The following describes two proteins that form a bound complex.

Interface contacts:
Residue R28 in protein 1 is in contact with residue L18 in protein 2 (closest heavy-atom distance 3.5 Å).
Residue L15 in protein 1 is in contact with residue V31 in protein 2 (closest heavy-atom distance 3.4 Å).
Residue I29 in protein 1 interacts with residue T17 in protein 2 (closest heavy-atom distance 3.5 Å).
Residue A27 in protein 1 contacts residue G20 in protein 2 (closest heavy-atom distance 4.0 Å).
Residue R21 in protein 1 contacts residue W26 in protein 2 (closest heavy-atom distance 3.0 Å).
Residue V24 in protein 1 interacts with residue R21 in protein 2 (closest heavy-atom distance 3.7 Å).
Residue P25 in protein 1 interacts with residue V22 in protein 2 (closest heavy-atom distance 4.6 Å).
Residue D23 in protein 1 contacts residue P25 in protein 2 (closest heavy-atom distance 3.7 Å).
Residue D19 in protein 1 is in contact with residue W26 in protein 2 (closest heavy-atom distance 3.9 Å).
Residue V22 in protein 1 contacts residue V24 in protein 2 (closest heavy-atom distance 4.4 Å).
Residue H32 in protein 1 is in contact with residue T17 in protein 2 (closest heavy-atom distance 3.6 Å).
Residue I29 in protein 1 interacts with residue F16 in protein 2 (closest heavy-atom distance 3.8 Å).
Residue N14 in protein 1 is in contact with residue H32 in protein 2 (closest heavy-atom distance 3.2 Å).
Residue H32 in protein 1 contacts residue F16 in protein 2 (closest heavy-atom distance 4.8 Å).
Residue T17 in protein 1 contacts residue R28 in protein 2 (closest heavy-atom distance 3.6 Å).
Residue L15 in protein 1 interacts with residue L34 in protein 2 (closest heavy-atom distance 4.8 Å).
Residue A27 in protein 1 interacts with residue L18 in protein 2 (closest heavy-atom distance 4.3 Å).
Residue D19 in protein 1 is in contact with residue A27 in protein 2 (closest heavy-atom distance 3.1 Å).
Residue V22 in protein 1 is in contact with residue V22 in protein 2 (closest heavy-atom distance 3.3 Å).
Residue D19 in protein 1 is in contact with residue R28 in protein 2 (closest heavy-atom distance 2.7 Å).
Residue T17 in protein 1 is in contact with residue I29 in protein 2 (closest heavy-atom distance 3.5 Å).
Residue T17 in protein 1 contacts residue V30 in protein 2 (closest heavy-atom distance 2.9 Å).
Residue N14 in protein 1 interacts with residue D33 in protein 2 (closest heavy-atom distance 3.2 Å).
Residue L15 in protein 1 interacts with residue V30 in protein 2 (closest heavy-atom distance 3.7 Å).
Residue L15 in protein 1 contacts residue H32 in protein 2 (closest heavy-atom distance 2.8 Å).
Residue V22 in protein 1 interacts with residue D23 in protein 2 (closest heavy-atom distance 3.5 Å).
Residue P13 in protein 1 interacts with residue D33 in protein 2 (closest heavy-atom distance 3.8 Å).
Residue R21 in protein 1 is in contact with residue D23 in protein 2 (closest heavy-atom distance 4.1 Å).
Residue A27 in protein 1 interacts with residue D19 in protein 2 (closest heavy-atom distance 3.1 Å).
Residue G20 in protein 1 contacts residue A27 in protein 2 (closest heavy-atom distance 3.9 Å).
Residue P25 in protein 1 interacts with residue D23 in protein 2 (closest heavy-atom distance 4.0 Å).
Residue V30 in protein 1 is in contact with residue L15 in protein 2 (closest heavy-atom distance 4.1 Å).
Residue D23 in protein 1 is in contact with residue V22 in protein 2 (closest heavy-atom distance 3.4 Å).
Residue R21 in protein 1 interacts with residue P25 in protein 2 (closest heavy-atom distance 3.3 Å).
Residue L18 in protein 1 is in contact with residue R28 in protein 2 (closest heavy-atom distance 3.4 Å).
Residue L18 in protein 1 is in contact with residue A27 in protein 2 (closest heavy-atom distance 4.5 Å).
Residue R28 in protein 1 contacts residue D19 in protein 2 (closest heavy-atom distance 2.6 Å).
Residue W26 in protein 1 contacts residue D19 in protein 2 (closest heavy-atom distance 4.3 Å).
Residue V30 in protein 1 is in contact with residue T17 in protein 2 (closest heavy-atom distance 2.9 Å).
Residue V31 in protein 1 contacts residue L15 in protein 2 (closest heavy-atom distance 4.0 Å).
Residue L18 in protein 1 contacts residue I29 in protein 2 (closest heavy-atom distance 3.6 Å).
Residue F16 in protein 1 contacts residue V30 in protein 2 (closest heavy-atom distance 3.5 Å).
Residue P25 in protein 1 is in contact with residue R21 in protein 2 (closest heavy-atom distance 3.4 Å).
Residue V22 in protein 1 contacts residue P25 in protein 2 (closest heavy-atom distance 4.6 Å).
Residue R28 in protein 1 is in contact with residue T17 in protein 2 (closest heavy-atom distance 3.7 Å).
Residue W26 in protein 1 contacts residue R21 in protein 2 (closest heavy-atom distance 2.9 Å).
Residue F16 in protein 1 interacts with residue F81 in protein 2 (closest heavy-atom distance 4.8 Å).
Residue H32 in protein 1 contacts residue L15 in protein 2 (closest heavy-atom distance 2.8 Å).
Residue N14 in protein 1 contacts residue V31 in protein 2 (closest heavy-atom distance 4.6 Å).
Residue R21 in protein 1 interacts with residue V24 in protein 2 (closest heavy-atom distance 3.6 Å).
Residue D23 in protein 1 interacts with residue R21 in protein 2 (closest heavy-atom distance 4.1 Å).
Residue V24 in protein 1 is in contact with residue V22 in protein 2 (closest heavy-atom distance 4.3 Å).
Residue T17 in protein 1 contacts residue H32 in protein 2 (closest heavy-atom distance 3.9 Å).
Residue V31 in protein 1 contacts residue F16 in protein 2 (closest heavy-atom distance 4.5 Å).
Residue W26 in protein 1 interacts with residue G20 in protein 2 (closest heavy-atom distance 3.3 Å).
Residue F16 in protein 1 interacts with residue V31 in protein 2 (closest heavy-atom distance 3.5 Å).
Residue D23 in protein 1 contacts residue D23 in protein 2 (closest heavy-atom distance 2.8 Å).
Residue I29 in protein 1 contacts residue L18 in protein 2 (closest heavy-atom distance 4.0 Å).
Residue V30 in protein 1 is in contact with residue F16 in protein 2 (closest heavy-atom distance 3.5 Å).
Residue G20 in protein 1 contacts residue W26 in protein 2 (closest heavy-atom distance 3.2 Å).

Sequence of protein 2:
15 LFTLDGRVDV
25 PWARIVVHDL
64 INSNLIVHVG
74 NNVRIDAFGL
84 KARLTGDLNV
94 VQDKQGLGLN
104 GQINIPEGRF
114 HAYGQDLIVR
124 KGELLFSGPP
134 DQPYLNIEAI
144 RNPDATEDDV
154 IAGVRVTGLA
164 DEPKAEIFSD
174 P

Sequence of protein 1:
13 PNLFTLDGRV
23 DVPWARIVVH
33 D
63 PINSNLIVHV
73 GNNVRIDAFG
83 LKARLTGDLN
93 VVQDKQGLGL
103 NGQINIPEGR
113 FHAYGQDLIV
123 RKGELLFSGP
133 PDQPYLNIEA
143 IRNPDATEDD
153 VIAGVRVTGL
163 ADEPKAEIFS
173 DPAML